Sequence of protein 1:
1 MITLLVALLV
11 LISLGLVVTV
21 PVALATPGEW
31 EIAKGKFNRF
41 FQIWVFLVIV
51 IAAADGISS

Contacts between the two chains:
Residue P21 in protein 1 contacts residue V23 in protein 2 (closest heavy-atom distance 4.0 Å).
Residue V18 in protein 1 interacts with residue V23 in protein 2 (closest heavy-atom distance 4.6 Å).
Residue P27 in protein 1 interacts with residue N33 in protein 2 (closest heavy-atom distance 3.3 Å).
Residue V18 in protein 1 interacts with residue L26 in protein 2 (closest heavy-atom distance 3.8 Å).
Residue A25 in protein 1 interacts with residue G32 in protein 2 (closest heavy-atom distance 4.0 Å).
Residue T26 in protein 1 is in contact with residue L27 in protein 2 (closest heavy-atom distance 4.3 Å).
Residue V22 in protein 1 contacts residue L26 in protein 2 (closest heavy-atom distance 4.1 Å).
Residue V17 in protein 1 interacts with residue V23 in protein 2 (closest heavy-atom distance 3.7 Å).
Residue P21 in protein 1 contacts residue L27 in protein 2 (closest heavy-atom distance 4.3 Å).
Residue P27 in protein 1 contacts residue G32 in protein 2 (closest heavy-atom distance 4.2 Å).
Residue A25 in protein 1 interacts with residue N33 in protein 2 (closest heavy-atom distance 2.9 Å).
Residue V22 in protein 1 interacts with residue K30 in protein 2 (closest heavy-atom distance 3.7 Å).
Residue T26 in protein 1 contacts residue K30 in protein 2 (closest heavy-atom distance 3.4 Å).
Residue T26 in protein 1 interacts with residue N33 in protein 2 (closest heavy-atom distance 4.5 Å).
Residue V22 in protein 1 interacts with residue L27 in protein 2 (closest heavy-atom distance 4.0 Å).
Residue V22 in protein 1 interacts with residue V23 in protein 2 (closest heavy-atom distance 4.0 Å).
Residue E29 in protein 1 contacts residue K30 in protein 2 (closest heavy-atom distance 4.0 Å).
Residue T26 in protein 1 interacts with residue G32 in protein 2 (closest heavy-atom distance 4.5 Å).
Residue A25 in protein 1 interacts with residue L27 in protein 2 (closest heavy-atom distance 3.8 Å).
Residue L14 in protein 1 interacts with residue V15 in protein 2 (closest heavy-atom distance 4.2 Å).

These two protein chains interact to form a complex.

Sequence of protein 2:
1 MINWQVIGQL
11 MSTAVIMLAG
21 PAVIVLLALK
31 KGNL